This data describes a binding interaction between two proteins.

Residue-level contacts at the interface:
Residue I213 in the first protein contacts residue K397 in the second protein (closest heavy-atom distance 3.4 Å).
Residue S762 in the first protein contacts residue Y181 in the second protein (closest heavy-atom distance 3.1 Å).
Residue A178 in the first protein interacts with residue W431 in the second protein (closest heavy-atom distance 3.6 Å).
Residue R644 in the first protein contacts residue A182 in the second protein (closest heavy-atom distance 3.2 Å).
Residue S623 in the first protein is in contact with residue P224 in the second protein (closest heavy-atom distance 3.4 Å).
Residue F795 in the first protein interacts with residue F135 in the second protein (closest heavy-atom distance 3.6 Å).
Residue T631 in the first protein interacts with residue Y270 in the second protein (closest heavy-atom distance 3.1 Å).
Residue A751 in the first protein contacts residue Y179 in the second protein (closest heavy-atom distance 3.6 Å).
Residue F788 in the first protein is in contact with residue W64 in the second protein (closest heavy-atom distance 3.6 Å).
Residue C798 in the first protein contacts residue L13 in the second protein (closest heavy-atom distance 3.6 Å).
Residue L202 in the first protein contacts residue L412 in the second protein (closest heavy-atom distance 3.5 Å).
Residue Y163 in the first protein contacts residue F389 in the second protein (closest heavy-atom distance 3.6 Å).
Residue F181 in the first protein contacts residue W431 in the second protein (closest heavy-atom distance 3.6 Å).
Residue F181 in the first protein interacts with residue G432 in the second protein (closest heavy-atom distance 3.2 Å).
Residue F604 in the first protein contacts residue I288 in the second protein (closest heavy-atom distance 3.7 Å).
Residue P93 in the first protein contacts residue E464 in the second protein (closest heavy-atom distance 3.3 Å).
Residue Y142 in the first protein contacts residue W371 in the second protein (closest heavy-atom distance 3.2 Å).
Residue F630 in the first protein contacts residue Y270 in the second protein (closest heavy-atom distance 3.3 Å).
Residue K774 in the first protein interacts with residue W64 in the second protein (closest heavy-atom distance 3.6 Å).
Residue F760 in the first protein interacts with residue L199 in the second protein (closest heavy-atom distance 3.6 Å).
Residue F791 in the first protein contacts residue N131 in the second protein (closest heavy-atom distance 3.4 Å).
Residue R187 in the first protein is in contact with residue M427 in the second protein (closest heavy-atom distance 3.4 Å).
Residue D787 in the first protein is in contact with residue W64 in the second protein (closest heavy-atom distance 3.1 Å).
Residue I92 in the first protein is in contact with residue E464 in the second protein (closest heavy-atom distance 3.4 Å).
Residue Y218 in the first protein contacts residue K397 in the second protein (closest heavy-atom distance 2.4 Å).
Residue F174 in the first protein is in contact with residue W431 in the second protein (closest heavy-atom distance 3.6 Å).
Residue I213 in the first protein interacts with residue F400 in the second protein (closest heavy-atom distance 3.7 Å).
Residue Q637 in the first protein contacts residue P203 in the second protein (closest heavy-atom distance 3.4 Å).
Residue Y766 in the first protein is in contact with residue P65 in the second protein (closest heavy-atom distance 3.5 Å).
Residue R602 in the first protein interacts with residue N294 in the second protein (closest heavy-atom distance 3.3 Å).
Residue I213 in the first protein is in contact with residue D401 in the second protein (closest heavy-atom distance 3.5 Å).
Residue F604 in the first protein interacts with residue I285 in the second protein (closest heavy-atom distance 3.7 Å).
Residue Y616 in the first protein contacts residue F227 in the second protein (closest heavy-atom distance 3.5 Å).
Residue M747 in the first protein interacts with residue Y179 in the second protein (closest heavy-atom distance 3.0 Å).
Residue F199 in the first protein contacts residue L416 in the second protein (closest heavy-atom distance 3.5 Å).
Residue H635 in the first protein is in contact with residue T206 in the second protein (closest heavy-atom distance 3.6 Å).
Residue I605 in the first protein interacts with residue Y293 in the second protein (closest heavy-atom distance 3.6 Å).
Residue S94 in the first protein is in contact with residue R467 in the second protein (closest heavy-atom distance 3.2 Å).
Residue V209 in the first protein interacts with residue K397 in the second protein (closest heavy-atom distance 3.6 Å).
Residue Q191 in the first protein contacts residue Y420 in the second protein (closest heavy-atom distance 3.3 Å).
Residue F760 in the first protein contacts residue T184 in the second protein (closest heavy-atom distance 3.1 Å).
Residue I763 in the first protein is in contact with residue G185 in the second protein (closest heavy-atom distance 3.6 Å).
Residue L813 in the first protein is in contact with residue G150 in the second protein (closest heavy-atom distance 3.6 Å).
Residue S94 in the first protein interacts with residue E464 in the second protein (closest heavy-atom distance 3.3 Å).
Residue F791 in the first protein is in contact with residue L72 in the second protein (closest heavy-atom distance 3.7 Å).
Residue I763 in the first protein is in contact with residue T186 in the second protein (closest heavy-atom distance 3.7 Å).
Residue K812 in the first protein contacts residue F107 in the second protein (closest heavy-atom distance 3.6 Å).
Residue Y163 in the first protein interacts with residue P384 in the second protein (closest heavy-atom distance 3.5 Å).
Residue H759 in the first protein is in contact with residue V183 in the second protein (closest heavy-atom distance 3.7 Å).
Residue L815 in the first protein contacts residue G150 in the second protein (closest heavy-atom distance 3.5 Å).
Residue F181 in the first protein contacts residue T364 in the second protein (closest heavy-atom distance 3.6 Å).
Residue W91 in the first protein interacts with residue I461 in the second protein (closest heavy-atom distance 3.4 Å).
Residue L813 in the first protein is in contact with residue F107 in the second protein (closest heavy-atom distance 3.6 Å).
Residue L95 in the first protein contacts residue R467 in the second protein (closest heavy-atom distance 3.5 Å).
Residue M613 in the first protein is in contact with residue V165 in the second protein (closest heavy-atom distance 3.6 Å).
Residue R789 in the first protein interacts with residue D128 in the second protein (closest heavy-atom distance 3.4 Å).
Residue H635 in the first protein contacts residue P203 in the second protein (closest heavy-atom distance 3.6 Å).
Residue Y766 in the first protein contacts residue F68 in the second protein (closest heavy-atom distance 3.6 Å).
Residue Y767 in the first protein is in contact with residue F68 in the second protein (closest heavy-atom distance 2.3 Å).
Residue I750 in the first protein is in contact with residue Y179 in the second protein (closest heavy-atom distance 3.6 Å).

Sequence of the first protein:
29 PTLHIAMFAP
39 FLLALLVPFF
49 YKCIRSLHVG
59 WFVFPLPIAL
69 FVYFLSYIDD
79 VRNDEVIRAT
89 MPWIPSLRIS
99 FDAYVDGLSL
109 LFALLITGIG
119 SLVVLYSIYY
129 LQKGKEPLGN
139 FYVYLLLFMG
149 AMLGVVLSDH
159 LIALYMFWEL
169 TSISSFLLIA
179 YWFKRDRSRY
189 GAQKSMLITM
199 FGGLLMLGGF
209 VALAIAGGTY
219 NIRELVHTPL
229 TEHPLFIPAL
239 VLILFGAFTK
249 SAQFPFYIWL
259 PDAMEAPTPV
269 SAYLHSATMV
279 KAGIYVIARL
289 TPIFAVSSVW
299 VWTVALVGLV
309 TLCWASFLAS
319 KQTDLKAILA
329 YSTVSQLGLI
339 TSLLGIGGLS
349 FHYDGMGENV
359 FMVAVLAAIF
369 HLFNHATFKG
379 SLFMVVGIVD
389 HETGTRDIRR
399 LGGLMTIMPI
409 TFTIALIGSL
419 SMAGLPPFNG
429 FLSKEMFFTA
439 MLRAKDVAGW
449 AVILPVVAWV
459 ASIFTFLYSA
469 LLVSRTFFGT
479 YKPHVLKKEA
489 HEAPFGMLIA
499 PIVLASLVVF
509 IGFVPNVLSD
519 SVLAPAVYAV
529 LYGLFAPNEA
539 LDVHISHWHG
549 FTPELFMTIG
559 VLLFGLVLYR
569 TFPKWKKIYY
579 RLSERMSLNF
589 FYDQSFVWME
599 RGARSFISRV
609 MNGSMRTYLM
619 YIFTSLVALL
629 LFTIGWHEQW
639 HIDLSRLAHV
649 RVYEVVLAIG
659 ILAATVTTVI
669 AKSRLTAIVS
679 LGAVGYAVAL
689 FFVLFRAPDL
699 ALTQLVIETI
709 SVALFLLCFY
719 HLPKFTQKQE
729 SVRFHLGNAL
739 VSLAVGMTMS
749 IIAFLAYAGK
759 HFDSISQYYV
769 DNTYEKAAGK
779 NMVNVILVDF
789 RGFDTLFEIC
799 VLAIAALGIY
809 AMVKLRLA

Sequence of the second protein:
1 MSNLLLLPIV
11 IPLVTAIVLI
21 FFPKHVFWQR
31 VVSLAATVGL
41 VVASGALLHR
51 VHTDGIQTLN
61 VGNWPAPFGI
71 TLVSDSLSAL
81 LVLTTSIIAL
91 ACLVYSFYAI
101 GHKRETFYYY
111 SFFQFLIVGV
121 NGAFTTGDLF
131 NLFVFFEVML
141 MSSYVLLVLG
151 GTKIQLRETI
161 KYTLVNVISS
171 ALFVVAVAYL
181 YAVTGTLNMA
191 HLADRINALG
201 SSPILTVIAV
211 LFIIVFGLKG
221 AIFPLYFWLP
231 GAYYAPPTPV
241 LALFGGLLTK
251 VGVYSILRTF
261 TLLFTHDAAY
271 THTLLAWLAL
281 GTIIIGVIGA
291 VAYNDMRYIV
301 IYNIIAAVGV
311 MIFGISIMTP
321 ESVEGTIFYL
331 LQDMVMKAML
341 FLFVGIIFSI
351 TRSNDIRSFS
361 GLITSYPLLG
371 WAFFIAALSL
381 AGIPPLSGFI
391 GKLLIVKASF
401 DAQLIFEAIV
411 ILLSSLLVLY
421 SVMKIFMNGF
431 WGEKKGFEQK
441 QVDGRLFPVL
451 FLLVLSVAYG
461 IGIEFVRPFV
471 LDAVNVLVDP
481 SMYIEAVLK